Sequence of protein 2:
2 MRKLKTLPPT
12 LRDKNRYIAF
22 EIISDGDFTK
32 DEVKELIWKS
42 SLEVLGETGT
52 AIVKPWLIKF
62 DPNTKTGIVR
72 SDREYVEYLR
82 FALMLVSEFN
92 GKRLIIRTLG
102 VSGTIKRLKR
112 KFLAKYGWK

Sequence of protein 1:
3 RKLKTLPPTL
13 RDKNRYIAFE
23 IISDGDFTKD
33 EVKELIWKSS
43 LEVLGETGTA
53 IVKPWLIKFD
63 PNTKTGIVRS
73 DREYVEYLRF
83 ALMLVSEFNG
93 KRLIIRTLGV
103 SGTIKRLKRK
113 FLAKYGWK

Residue-level contacts at the interface:
Residue E48 in protein 2 is in contact with residue L46 in protein 1 (closest heavy-atom distance 4.8 Å).
Residue V45 in protein 2 interacts with residue G47 in protein 1 (closest heavy-atom distance 3.9 Å).
Residue G50 in protein 2 interacts with residue V45 in protein 1 (closest heavy-atom distance 4.4 Å).
Residue T49 in protein 2 interacts with residue Y79 in protein 1 (closest heavy-atom distance 4.2 Å).
Residue L43 in protein 2 is in contact with residue E44 in protein 1 (closest heavy-atom distance 4.4 Å).
Residue V45 in protein 2 contacts residue T49 in protein 1 (closest heavy-atom distance 2.9 Å).
Residue L46 in protein 2 contacts residue L46 in protein 1 (closest heavy-atom distance 3.2 Å).
Residue L46 in protein 2 contacts residue T49 in protein 1 (closest heavy-atom distance 4.2 Å).
Residue E48 in protein 2 is in contact with residue E44 in protein 1 (closest heavy-atom distance 2.6 Å).
Residue L46 in protein 2 contacts residue G47 in protein 1 (closest heavy-atom distance 3.7 Å).
Residue G47 in protein 2 is in contact with residue G47 in protein 1 (closest heavy-atom distance 3.4 Å).
Residue V45 in protein 2 is in contact with residue G50 in protein 1 (closest heavy-atom distance 4.5 Å).
Residue F82 in protein 2 interacts with residue T49 in protein 1 (closest heavy-atom distance 3.7 Å).
Residue G47 in protein 2 is in contact with residue V45 in protein 1 (closest heavy-atom distance 3.8 Å).
Residue T49 in protein 2 interacts with residue L46 in protein 1 (closest heavy-atom distance 4.1 Å).
Residue G47 in protein 2 is in contact with residue E44 in protein 1 (closest heavy-atom distance 3.5 Å).
Residue E48 in protein 2 interacts with residue V45 in protein 1 (closest heavy-atom distance 3.3 Å).
Residue L46 in protein 2 interacts with residue V45 in protein 1 (closest heavy-atom distance 4.6 Å).
Residue E48 in protein 2 is in contact with residue G47 in protein 1 (closest heavy-atom distance 5.0 Å).
Residue G47 in protein 2 is in contact with residue L43 in protein 1 (closest heavy-atom distance 4.5 Å).
Residue T49 in protein 2 is in contact with residue V45 in protein 1 (closest heavy-atom distance 2.9 Å).
Residue G47 in protein 2 is in contact with residue L46 in protein 1 (closest heavy-atom distance 3.8 Å).
Residue E44 in protein 2 interacts with residue E48 in protein 1 (closest heavy-atom distance 2.5 Å).
Residue L86 in protein 2 interacts with residue E48 in protein 1 (closest heavy-atom distance 4.9 Å).
Residue E48 in protein 2 interacts with residue L86 in protein 1 (closest heavy-atom distance 4.8 Å).
Residue L43 in protein 2 is in contact with residue G47 in protein 1 (closest heavy-atom distance 4.5 Å).
Residue L43 in protein 2 is in contact with residue L43 in protein 1 (closest heavy-atom distance 4.6 Å).
Residue Y79 in protein 2 contacts residue T49 in protein 1 (closest heavy-atom distance 4.1 Å).
Residue L46 in protein 2 contacts residue E48 in protein 1 (closest heavy-atom distance 4.8 Å).
Residue T49 in protein 2 contacts residue F82 in protein 1 (closest heavy-atom distance 3.7 Å).
Residue E44 in protein 2 contacts residue G47 in protein 1 (closest heavy-atom distance 3.5 Å).
Residue E44 in protein 2 interacts with residue L43 in protein 1 (closest heavy-atom distance 4.4 Å).
Residue V45 in protein 2 contacts residue L46 in protein 1 (closest heavy-atom distance 4.7 Å).
Residue V45 in protein 2 interacts with residue E48 in protein 1 (closest heavy-atom distance 3.3 Å).

These two protein chains interact to form a complex.